Sequence of chain A:
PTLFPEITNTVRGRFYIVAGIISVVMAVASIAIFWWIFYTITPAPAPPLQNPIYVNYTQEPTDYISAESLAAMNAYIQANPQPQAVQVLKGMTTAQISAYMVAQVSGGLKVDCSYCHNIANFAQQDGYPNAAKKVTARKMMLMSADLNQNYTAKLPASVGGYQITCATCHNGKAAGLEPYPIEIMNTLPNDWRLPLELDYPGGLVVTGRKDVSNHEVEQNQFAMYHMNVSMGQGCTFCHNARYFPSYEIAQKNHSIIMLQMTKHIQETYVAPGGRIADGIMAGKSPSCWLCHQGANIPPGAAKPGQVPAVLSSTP

Sequence of chain B:
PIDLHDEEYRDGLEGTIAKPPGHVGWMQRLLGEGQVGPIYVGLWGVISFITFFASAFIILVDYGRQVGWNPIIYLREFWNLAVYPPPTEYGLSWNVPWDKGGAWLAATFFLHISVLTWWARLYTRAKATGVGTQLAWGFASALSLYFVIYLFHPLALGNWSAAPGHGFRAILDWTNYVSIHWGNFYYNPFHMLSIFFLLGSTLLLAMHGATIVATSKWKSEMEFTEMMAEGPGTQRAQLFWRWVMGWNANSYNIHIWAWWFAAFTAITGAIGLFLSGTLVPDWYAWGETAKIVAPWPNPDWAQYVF

Residue-level contacts at the interface:
Residue Y248 in chain A is in contact with residue Y284 in chain B (closest heavy-atom distance 3.3 Å).
Residue H244 in chain A is in contact with residue W301 in chain B (closest heavy-atom distance 3.4 Å).
Residue V217 in chain A is in contact with residue T88 in chain B (closest heavy-atom distance 4.2 Å).
Residue G213 in chain A interacts with residue H181 in chain B (closest heavy-atom distance 2.6 Å).
Residue V211 in chain A is in contact with residue H181 in chain B (closest heavy-atom distance 2.8 Å).
Residue I254 in chain A contacts residue W301 in chain B (closest heavy-atom distance 3.6 Å).
Residue V211 in chain A interacts with residue I180 in chain B (closest heavy-atom distance 4.1 Å).
Residue R247 in chain A is in contact with residue Y187 in chain B (closest heavy-atom distance 4.0 Å).
Residue R247 in chain A is in contact with residue W296 in chain B (closest heavy-atom distance 3.6 Å).
Residue F249 in chain A interacts with residue I180 in chain B (closest heavy-atom distance 3.9 Å).
Residue T212 in chain A is in contact with residue I180 in chain B (closest heavy-atom distance 3.3 Å).
Residue V217 in chain A interacts with residue H181 in chain B (closest heavy-atom distance 3.0 Å).
Residue S218 in chain A interacts with residue S161 in chain B (closest heavy-atom distance 3.0 Å).
Residue V222 in chain A contacts residue I180 in chain B (closest heavy-atom distance 3.7 Å).
Residue G239 in chain A interacts with residue F306 in chain B (closest heavy-atom distance 4.1 Å).
Residue T212 in chain A is in contact with residue H181 in chain B (closest heavy-atom distance 3.4 Å).
Residue T241 in chain A contacts residue W301 in chain B (closest heavy-atom distance 2.8 Å).
Residue Q238 in chain A is in contact with residue F306 in chain B (closest heavy-atom distance 3.3 Å).
Residue S218 in chain A interacts with residue T88 in chain B (closest heavy-atom distance 3.3 Å).
Residue K215 in chain A is in contact with residue P281 in chain B (closest heavy-atom distance 3.6 Å).
Residue G213 in chain A is in contact with residue W182 in chain B (closest heavy-atom distance 4.1 Å).
Residue G213 in chain A interacts with residue P281 in chain B (closest heavy-atom distance 3.4 Å).
Residue K215 in chain A interacts with residue W182 in chain B (closest heavy-atom distance 3.9 Å).
Residue V222 in chain A contacts residue Y177 in chain B (closest heavy-atom distance 3.6 Å).
Residue H220 in chain A contacts residue S161 in chain B (closest heavy-atom distance 3.5 Å).
Residue G237 in chain A contacts residue F306 in chain B (closest heavy-atom distance 3.4 Å).
Residue N219 in chain A contacts residue Y177 in chain B (closest heavy-atom distance 3.5 Å).
Residue Q226 in chain A contacts residue I180 in chain B (closest heavy-atom distance 3.2 Å).
Residue F242 in chain A is in contact with residue V305 in chain B (closest heavy-atom distance 4.2 Å).
Residue K215 in chain A contacts residue H181 in chain B (closest heavy-atom distance 3.8 Å).
Residue R214 in chain A interacts with residue H181 in chain B (closest heavy-atom distance 3.6 Å).
Residue R247 in chain A interacts with residue V293 in chain B (closest heavy-atom distance 3.7 Å).
Residue T212 in chain A contacts residue G183 in chain B (closest heavy-atom distance 3.8 Å).
Residue Q238 in chain A contacts residue V305 in chain B (closest heavy-atom distance 4.0 Å).
Residue N219 in chain A is in contact with residue A163 in chain B (closest heavy-atom distance 4.2 Å).
Residue S218 in chain A is in contact with residue H181 in chain B (closest heavy-atom distance 4.2 Å).
Residue E223 in chain A interacts with residue Y84 in chain B (closest heavy-atom distance 4.2 Å).
Residue N219 in chain A contacts residue A162 in chain B (closest heavy-atom distance 3.5 Å).
Residue Q238 in chain A is in contact with residue Y304 in chain B (closest heavy-atom distance 4.1 Å).
Residue N219 in chain A contacts residue S161 in chain B (closest heavy-atom distance 3.2 Å).
Residue E221 in chain A is in contact with residue T88 in chain B (closest heavy-atom distance 3.0 Å).
Residue Q226 in chain A contacts residue Y177 in chain B (closest heavy-atom distance 3.6 Å).
Residue N245 in chain A contacts residue W301 in chain B (closest heavy-atom distance 3.5 Å).
Residue D216 in chain A interacts with residue T88 in chain B (closest heavy-atom distance 4.1 Å).
Residue N219 in chain A interacts with residue V178 in chain B (closest heavy-atom distance 3.7 Å).
Residue V222 in chain A interacts with residue H181 in chain B (closest heavy-atom distance 3.9 Å).
Residue T192 in chain A contacts residue R169 in chain B (closest heavy-atom distance 3.1 Å).
Residue Q226 in chain A contacts residue N176 in chain B (closest heavy-atom distance 3.8 Å).
Residue S218 in chain A contacts residue N159 in chain B (closest heavy-atom distance 3.8 Å).
Residue Y248 in chain A contacts residue D282 in chain B (closest heavy-atom distance 2.6 Å).
Residue E223 in chain A interacts with residue Y177 in chain B (closest heavy-atom distance 3.3 Å).
Residue R247 in chain A is in contact with residue Y284 in chain B (closest heavy-atom distance 3.2 Å).
Residue R247 in chain A interacts with residue N184 in chain B (closest heavy-atom distance 3.1 Å).
Residue N245 in chain A interacts with residue W296 in chain B (closest heavy-atom distance 3.5 Å).
Residue N219 in chain A contacts residue W174 in chain B (closest heavy-atom distance 3.1 Å).
Residue R247 in chain A interacts with residue A294 in chain B (closest heavy-atom distance 2.8 Å).
Residue T212 in chain A contacts residue D282 in chain B (closest heavy-atom distance 3.5 Å).
Residue S218 in chain A contacts residue A162 in chain B (closest heavy-atom distance 3.1 Å).
Residue E253 in chain A is in contact with residue P299 in chain B (closest heavy-atom distance 3.5 Å).
Residue T241 in chain A is in contact with residue Y304 in chain B (closest heavy-atom distance 2.5 Å).

These two protein chains interact to form a complex.